Sequence of chain B:
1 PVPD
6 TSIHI

The following describes two proteins that form a bound complex.

Sequence of chain A:
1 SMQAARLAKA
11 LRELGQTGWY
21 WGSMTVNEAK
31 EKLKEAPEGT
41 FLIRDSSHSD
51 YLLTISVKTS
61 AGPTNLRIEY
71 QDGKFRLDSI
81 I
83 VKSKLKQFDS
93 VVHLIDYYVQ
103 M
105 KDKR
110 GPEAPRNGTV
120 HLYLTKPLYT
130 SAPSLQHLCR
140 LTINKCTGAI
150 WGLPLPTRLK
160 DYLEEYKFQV

Contacts between the two chains:
Residue D78 in chain A interacts with residue T6 in chain B (closest heavy-atom distance 4.5 Å).
Residue D78 in chain A is in contact with residue I8 in chain B (closest heavy-atom distance 2.8 Å).
Residue T64 in chain A contacts residue V2 in chain B (closest heavy-atom distance 3.7 Å).
Residue S79 in chain A contacts residue I8 in chain B (closest heavy-atom distance 3.3 Å).
Residue I81 in chain A is in contact with residue H9 in chain B (closest heavy-atom distance 3.5 Å).
Residue I80 in chain A contacts residue H9 in chain B (closest heavy-atom distance 3.8 Å).
Residue A61 in chain A is in contact with residue P1 in chain B (closest heavy-atom distance 3.7 Å).
Residue L87 in chain A is in contact with residue I8 in chain B (closest heavy-atom distance 3.6 Å).
Residue L66 in chain A contacts residue T6 in chain B (closest heavy-atom distance 3.3 Å).
Residue G62 in chain A interacts with residue V2 in chain B (closest heavy-atom distance 3.6 Å).
Residue L66 in chain A is in contact with residue I8 in chain B (closest heavy-atom distance 3.6 Å).
Residue S79 in chain A contacts residue S7 in chain B (closest heavy-atom distance 3.6 Å).
Residue K86 in chain A is in contact with residue I10 in chain B (closest heavy-atom distance 3.9 Å).
Residue P63 in chain A is in contact with residue V2 in chain B (closest heavy-atom distance 3.2 Å).
Residue I80 in chain A contacts residue I8 in chain B (closest heavy-atom distance 3.0 Å).
Residue L87 in chain A interacts with residue I10 in chain B (closest heavy-atom distance 4.2 Å).
Residue T64 in chain A is in contact with residue P3 in chain B (closest heavy-atom distance 3.0 Å).
Residue V119 in chain A is in contact with residue V2 in chain B (closest heavy-atom distance 4.9 Å).
Residue T64 in chain A interacts with residue D4 in chain B (closest heavy-atom distance 3.6 Å).
Residue A61 in chain A contacts residue V2 in chain B (closest heavy-atom distance 3.1 Å).
Residue N65 in chain A interacts with residue P3 in chain B (closest heavy-atom distance 4.8 Å).
Residue I81 in chain A interacts with residue I8 in chain B (closest heavy-atom distance 4.3 Å).
Residue I81 in chain A is in contact with residue I10 in chain B (closest heavy-atom distance 5.0 Å).
Residue P63 in chain A is in contact with residue P3 in chain B (closest heavy-atom distance 4.4 Å).
Residue N65 in chain A is in contact with residue T6 in chain B (closest heavy-atom distance 3.0 Å).
Residue L121 in chain A interacts with residue I8 in chain B (closest heavy-atom distance 4.3 Å).
Residue L77 in chain A contacts residue I8 in chain B (closest heavy-atom distance 3.9 Å).
Residue V26 in chain A contacts residue D4 in chain B (closest heavy-atom distance 4.2 Å).
Residue D78 in chain A is in contact with residue S7 in chain B (closest heavy-atom distance 3.3 Å).
Residue Y100 in chain A interacts with residue I8 in chain B (closest heavy-atom distance 4.7 Å).
Residue T59 in chain A is in contact with residue V2 in chain B (closest heavy-atom distance 4.1 Å).
Residue Y100 in chain A interacts with residue I10 in chain B (closest heavy-atom distance 4.9 Å).
Residue I80 in chain A interacts with residue S7 in chain B (closest heavy-atom distance 3.4 Å).
Residue T64 in chain A contacts residue T6 in chain B (closest heavy-atom distance 3.1 Å).
Residue N65 in chain A contacts residue D4 in chain B (closest heavy-atom distance 2.7 Å).
Residue R67 in chain A is in contact with residue T6 in chain B (closest heavy-atom distance 4.7 Å).
Residue P63 in chain A interacts with residue D4 in chain B (closest heavy-atom distance 4.8 Å).